Sequence of protein 2:
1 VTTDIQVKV

This data describes a binding interaction between two proteins.

Sequence of protein 1:
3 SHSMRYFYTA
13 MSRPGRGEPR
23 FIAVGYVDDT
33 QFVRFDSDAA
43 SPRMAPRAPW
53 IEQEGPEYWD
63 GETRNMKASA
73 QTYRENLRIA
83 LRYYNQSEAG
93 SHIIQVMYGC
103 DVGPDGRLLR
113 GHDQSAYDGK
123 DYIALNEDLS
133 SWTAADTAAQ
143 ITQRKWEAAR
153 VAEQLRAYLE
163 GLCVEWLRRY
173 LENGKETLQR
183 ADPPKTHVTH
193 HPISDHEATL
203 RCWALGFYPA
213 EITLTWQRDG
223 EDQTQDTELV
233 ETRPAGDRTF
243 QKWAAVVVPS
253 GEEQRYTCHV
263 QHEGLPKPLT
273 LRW

Residue-level contacts at the interface:
Residue N78 in protein 1 is in contact with residue K8 in protein 2 (closest heavy-atom distance 3.2 Å).
Residue Y160 in protein 1 is in contact with residue T3 in protein 2 (closest heavy-atom distance 3.6 Å).
Residue N67 in protein 1 contacts residue D4 in protein 2 (closest heavy-atom distance 3.4 Å).
Residue T74 in protein 1 contacts residue Q6 in protein 2 (closest heavy-atom distance 2.7 Å).
Residue Y10 in protein 1 interacts with residue T2 in protein 2 (closest heavy-atom distance 3.6 Å).
Residue Y8 in protein 1 interacts with residue T2 in protein 2 (closest heavy-atom distance 3.4 Å).
Residue V153 in protein 1 contacts residue V7 in protein 2 (closest heavy-atom distance 3.8 Å).
Residue M46 in protein 1 interacts with residue T2 in protein 2 (closest heavy-atom distance 3.7 Å).
Residue Y10 in protein 1 contacts residue T3 in protein 2 (closest heavy-atom distance 4.4 Å).
Residue K147 in protein 1 contacts residue V9 in protein 2 (closest heavy-atom distance 3.7 Å).
Residue Y172 in protein 1 contacts residue V1 in protein 2 (closest heavy-atom distance 2.6 Å).
Residue T74 in protein 1 interacts with residue K8 in protein 2 (closest heavy-atom distance 4.9 Å).
Residue N78 in protein 1 is in contact with residue V7 in protein 2 (closest heavy-atom distance 3.0 Å).
Residue E64 in protein 1 contacts residue T2 in protein 2 (closest heavy-atom distance 2.9 Å).
Residue M6 in protein 1 contacts residue V1 in protein 2 (closest heavy-atom distance 3.8 Å).
Residue A70 in protein 1 contacts residue Q6 in protein 2 (closest heavy-atom distance 3.4 Å).
Residue I143 in protein 1 contacts residue V9 in protein 2 (closest heavy-atom distance 4.8 Å).
Residue Q156 in protein 1 interacts with residue I5 in protein 2 (closest heavy-atom distance 3.4 Å).
Residue Y124 in protein 1 is in contact with residue V9 in protein 2 (closest heavy-atom distance 4.6 Å).
Residue S71 in protein 1 is in contact with residue Q6 in protein 2 (closest heavy-atom distance 3.0 Å).
Residue E64 in protein 1 is in contact with residue V1 in protein 2 (closest heavy-atom distance 3.3 Å).
Residue Y8 in protein 1 is in contact with residue V1 in protein 2 (closest heavy-atom distance 2.9 Å).
Residue E77 in protein 1 interacts with residue K8 in protein 2 (closest heavy-atom distance 4.0 Å).
Residue M68 in protein 1 interacts with residue T2 in protein 2 (closest heavy-atom distance 3.7 Å).
Residue S71 in protein 1 interacts with residue T3 in protein 2 (closest heavy-atom distance 4.8 Å).
Residue W168 in protein 1 is in contact with residue V1 in protein 2 (closest heavy-atom distance 3.6 Å).
Residue A82 in protein 1 contacts residue V9 in protein 2 (closest heavy-atom distance 4.7 Å).
Residue N67 in protein 1 is in contact with residue T3 in protein 2 (closest heavy-atom distance 2.7 Å).
Residue N67 in protein 1 interacts with residue T2 in protein 2 (closest heavy-atom distance 2.7 Å).
Residue T74 in protein 1 is in contact with residue V7 in protein 2 (closest heavy-atom distance 3.5 Å).
Residue Y160 in protein 1 interacts with residue V1 in protein 2 (closest heavy-atom distance 2.6 Å).
Residue W148 in protein 1 interacts with residue K8 in protein 2 (closest heavy-atom distance 2.9 Å).
Residue I81 in protein 1 is in contact with residue V9 in protein 2 (closest heavy-atom distance 3.7 Å).
Residue Y85 in protein 1 contacts residue V9 in protein 2 (closest heavy-atom distance 2.5 Å).
Residue I81 in protein 1 interacts with residue K8 in protein 2 (closest heavy-atom distance 4.2 Å).
Residue N78 in protein 1 is in contact with residue V9 in protein 2 (closest heavy-atom distance 2.9 Å).
Residue N67 in protein 1 contacts residue Q6 in protein 2 (closest heavy-atom distance 3.2 Å).
Residue T144 in protein 1 interacts with residue V9 in protein 2 (closest heavy-atom distance 2.9 Å).
Residue Y100 in protein 1 interacts with residue T2 in protein 2 (closest heavy-atom distance 3.3 Å).
Residue Y60 in protein 1 contacts residue V1 in protein 2 (closest heavy-atom distance 4.1 Å).
Residue L157 in protein 1 contacts residue I5 in protein 2 (closest heavy-atom distance 3.9 Å).
Residue Q156 in protein 1 is in contact with residue V7 in protein 2 (closest heavy-atom distance 4.5 Å).
Residue Y160 in protein 1 interacts with residue T2 in protein 2 (closest heavy-atom distance 3.9 Å).
Residue L164 in protein 1 is in contact with residue V1 in protein 2 (closest heavy-atom distance 4.5 Å).
Residue W148 in protein 1 interacts with residue V9 in protein 2 (closest heavy-atom distance 4.0 Å).
Residue Y100 in protein 1 is in contact with residue T3 in protein 2 (closest heavy-atom distance 3.1 Å).
Residue W148 in protein 1 contacts residue V7 in protein 2 (closest heavy-atom distance 3.7 Å).
Residue F34 in protein 1 is in contact with residue V1 in protein 2 (closest heavy-atom distance 4.8 Å).
Residue Y160 in protein 1 interacts with residue I5 in protein 2 (closest heavy-atom distance 4.2 Å).